Sequence of protein 1:
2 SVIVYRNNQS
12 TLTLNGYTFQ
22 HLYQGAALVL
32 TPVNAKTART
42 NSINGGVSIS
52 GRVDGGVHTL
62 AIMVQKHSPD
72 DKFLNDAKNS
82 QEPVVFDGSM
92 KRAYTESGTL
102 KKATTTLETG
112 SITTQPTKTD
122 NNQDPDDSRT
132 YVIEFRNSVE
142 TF

The following describes two proteins that form a bound complex.

Interface contacts:
Residue D446 in protein 2 contacts residue K73 in protein 1 (closest heavy-atom distance 4.6 Å).
Residue D446 in protein 2 interacts with residue D77 in protein 1 (closest heavy-atom distance 2.8 Å).
Residue A449 in protein 2 interacts with residue Q82 in protein 1 (closest heavy-atom distance 3.4 Å).
Residue Q450 in protein 2 is in contact with residue Q82 in protein 1 (closest heavy-atom distance 4.2 Å).
Residue Q442 in protein 2 is in contact with residue K73 in protein 1 (closest heavy-atom distance 3.3 Å).
Residue Q450 in protein 2 is in contact with residue N80 in protein 1 (closest heavy-atom distance 3.0 Å).

Sequence of protein 2:
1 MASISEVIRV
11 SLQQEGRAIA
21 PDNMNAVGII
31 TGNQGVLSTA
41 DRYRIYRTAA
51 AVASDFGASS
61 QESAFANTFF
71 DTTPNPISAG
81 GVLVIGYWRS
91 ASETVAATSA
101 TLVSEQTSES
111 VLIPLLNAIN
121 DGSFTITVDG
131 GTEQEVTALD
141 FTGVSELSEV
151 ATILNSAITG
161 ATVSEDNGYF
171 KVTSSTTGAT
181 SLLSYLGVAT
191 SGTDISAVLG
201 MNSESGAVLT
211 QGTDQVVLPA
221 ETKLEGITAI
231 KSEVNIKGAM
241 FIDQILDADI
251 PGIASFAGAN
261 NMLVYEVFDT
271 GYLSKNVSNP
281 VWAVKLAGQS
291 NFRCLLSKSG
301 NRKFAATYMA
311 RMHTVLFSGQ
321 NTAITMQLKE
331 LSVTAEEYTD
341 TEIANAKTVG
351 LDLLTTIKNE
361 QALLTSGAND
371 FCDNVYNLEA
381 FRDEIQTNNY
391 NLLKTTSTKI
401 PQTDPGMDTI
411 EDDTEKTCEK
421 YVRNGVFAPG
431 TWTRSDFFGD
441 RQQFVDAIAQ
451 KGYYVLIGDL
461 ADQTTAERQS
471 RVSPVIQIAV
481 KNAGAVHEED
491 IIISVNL